The following describes two proteins that form a bound complex.

Sequence of the second protein:
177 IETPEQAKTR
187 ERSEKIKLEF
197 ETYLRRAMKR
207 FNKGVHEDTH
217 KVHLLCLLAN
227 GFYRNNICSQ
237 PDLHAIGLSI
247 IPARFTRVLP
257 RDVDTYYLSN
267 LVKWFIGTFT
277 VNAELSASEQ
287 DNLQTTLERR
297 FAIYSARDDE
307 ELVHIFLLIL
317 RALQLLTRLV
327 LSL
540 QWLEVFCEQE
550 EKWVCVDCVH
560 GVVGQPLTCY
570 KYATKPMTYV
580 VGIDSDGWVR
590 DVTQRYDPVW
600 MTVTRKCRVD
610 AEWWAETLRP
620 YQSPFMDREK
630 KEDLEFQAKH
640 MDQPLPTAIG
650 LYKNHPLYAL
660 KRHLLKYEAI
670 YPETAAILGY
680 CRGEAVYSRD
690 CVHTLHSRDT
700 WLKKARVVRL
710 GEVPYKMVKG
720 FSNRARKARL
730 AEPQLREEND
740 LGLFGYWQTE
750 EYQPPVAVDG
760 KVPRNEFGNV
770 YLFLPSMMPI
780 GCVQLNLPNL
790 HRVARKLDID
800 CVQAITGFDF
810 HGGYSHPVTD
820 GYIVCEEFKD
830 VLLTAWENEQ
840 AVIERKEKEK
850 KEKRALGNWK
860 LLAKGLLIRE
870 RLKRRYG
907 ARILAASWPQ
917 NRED

Sequence of the first protein:
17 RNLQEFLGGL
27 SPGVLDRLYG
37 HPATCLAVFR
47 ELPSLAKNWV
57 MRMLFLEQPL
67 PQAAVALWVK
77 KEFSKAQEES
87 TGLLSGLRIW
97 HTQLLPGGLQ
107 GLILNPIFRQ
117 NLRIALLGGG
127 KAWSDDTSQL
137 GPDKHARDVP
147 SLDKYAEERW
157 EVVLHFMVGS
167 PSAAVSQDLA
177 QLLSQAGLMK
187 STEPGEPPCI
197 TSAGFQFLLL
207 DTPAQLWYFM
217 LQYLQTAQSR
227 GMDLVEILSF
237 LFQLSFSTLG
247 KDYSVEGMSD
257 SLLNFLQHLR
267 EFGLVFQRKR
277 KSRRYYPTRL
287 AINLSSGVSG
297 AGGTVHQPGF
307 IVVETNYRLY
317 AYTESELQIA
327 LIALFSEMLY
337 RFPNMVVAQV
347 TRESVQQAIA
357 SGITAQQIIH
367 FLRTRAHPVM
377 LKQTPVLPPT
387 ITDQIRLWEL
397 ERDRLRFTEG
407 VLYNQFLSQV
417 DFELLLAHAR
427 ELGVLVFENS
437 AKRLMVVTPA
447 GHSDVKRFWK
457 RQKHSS

Interface contacts:
Residue E919 in the second protein contacts residue L396 in the first protein (closest heavy-atom distance 4.3 Å).
Residue R918 in the second protein is in contact with residue R400 in the first protein (closest heavy-atom distance 3.2 Å).
Residue E919 in the second protein interacts with residue L393 in the first protein (closest heavy-atom distance 4.9 Å).
Residue R918 in the second protein is in contact with residue R402 in the first protein (closest heavy-atom distance 3.1 Å).
Residue N917 in the second protein is in contact with residue R402 in the first protein (closest heavy-atom distance 3.5 Å).
Residue W914 in the second protein contacts residue L396 in the first protein (closest heavy-atom distance 3.1 Å).
Residue R918 in the second protein contacts residue D399 in the first protein (closest heavy-atom distance 2.8 Å).
Residue W914 in the second protein interacts with residue L393 in the first protein (closest heavy-atom distance 4.8 Å).
Residue W914 in the second protein is in contact with residue E397 in the first protein (closest heavy-atom distance 3.5 Å).
Residue W914 in the second protein contacts residue R400 in the first protein (closest heavy-atom distance 3.5 Å).
Residue R918 in the second protein interacts with residue L396 in the first protein (closest heavy-atom distance 3.4 Å).